Interface contacts:
Residue F237 in chain B interacts with residue D171 in chain A (closest heavy-atom distance 3.7 Å).
Residue R97 in chain B interacts with residue A41 in chain A (closest heavy-atom distance 3.7 Å).
Residue A86 in chain B is in contact with residue K69 in chain A (closest heavy-atom distance 3.2 Å).
Residue L121 in chain B contacts residue T60 in chain A (closest heavy-atom distance 3.7 Å).
Residue L87 in chain B interacts with residue T68 in chain A (closest heavy-atom distance 4.3 Å).
Residue R228 in chain B contacts residue D171 in chain A (closest heavy-atom distance 4.2 Å).
Residue I118 in chain B interacts with residue I71 in chain A (closest heavy-atom distance 2.8 Å).
Residue T114 in chain B interacts with residue F73 in chain A (closest heavy-atom distance 3.9 Å).
Residue E94 in chain B interacts with residue Q42 in chain A (closest heavy-atom distance 3.7 Å).
Residue L87 in chain B interacts with residue K69 in chain A (closest heavy-atom distance 3.5 Å).
Residue K90 in chain B is in contact with residue D72 in chain A (closest heavy-atom distance 3.1 Å).
Residue V229 in chain B interacts with residue T60 in chain A (closest heavy-atom distance 4.2 Å).
Residue R228 in chain B interacts with residue A170 in chain A (closest heavy-atom distance 3.1 Å).
Residue F237 in chain B is in contact with residue I173 in chain A (closest heavy-atom distance 3.6 Å).
Residue I288 in chain B contacts residue R70 in chain A (closest heavy-atom distance 3.6 Å).
Residue K90 in chain B is in contact with residue R70 in chain A (closest heavy-atom distance 4.3 Å).
Residue A122 in chain B interacts with residue K61 in chain A (closest heavy-atom distance 3.6 Å).
Residue L121 in chain B interacts with residue N59 in chain A (closest heavy-atom distance 3.3 Å).
Residue Y279 in chain B interacts with residue R70 in chain A (closest heavy-atom distance 3.4 Å).
Residue A230 in chain B contacts residue N59 in chain A (closest heavy-atom distance 3.0 Å).
Residue D106 in chain B is in contact with residue E270 in chain A (closest heavy-atom distance 2.8 Å).
Residue N113 in chain B is in contact with residue D255 in chain A (closest heavy-atom distance 3.8 Å).
Residue L121 in chain B is in contact with residue Y58 in chain A (closest heavy-atom distance 3.4 Å).
Residue R228 in chain B is in contact with residue G174 in chain A (closest heavy-atom distance 3.6 Å).
Residue L95 in chain B contacts residue V40 in chain A (closest heavy-atom distance 4.3 Å).
Residue R110 in chain B interacts with residue P256 in chain A (closest heavy-atom distance 2.9 Å).
Residue R228 in chain B interacts with residue N59 in chain A (closest heavy-atom distance 3.7 Å).
Residue L95 in chain B is in contact with residue V258 in chain A (closest heavy-atom distance 4.1 Å).
Residue A230 in chain B is in contact with residue R56 in chain A (closest heavy-atom distance 3.9 Å).
Residue E94 in chain B is in contact with residue A41 in chain A (closest heavy-atom distance 4.0 Å).
Residue H125 in chain B interacts with residue K61 in chain A (closest heavy-atom distance 3.3 Å).
Residue N113 in chain B contacts residue N253 in chain A (closest heavy-atom distance 3.9 Å).
Residue R117 in chain B interacts with residue N59 in chain A (closest heavy-atom distance 2.8 Å).
Residue L95 in chain B contacts residue P39 in chain A (closest heavy-atom distance 4.0 Å).
Residue L107 in chain B contacts residue E270 in chain A (closest heavy-atom distance 3.7 Å).
Residue F237 in chain B is in contact with residue S172 in chain A (closest heavy-atom distance 3.7 Å).
Residue V229 in chain B is in contact with residue K61 in chain A (closest heavy-atom distance 3.9 Å).
Residue L95 in chain B interacts with residue E259 in chain A (closest heavy-atom distance 3.4 Å).
Residue E88 in chain B is in contact with residue K69 in chain A (closest heavy-atom distance 2.9 Å).
Residue T114 in chain B is in contact with residue I71 in chain A (closest heavy-atom distance 4.0 Å).
Residue F237 in chain B contacts residue N59 in chain A (closest heavy-atom distance 4.3 Å).
Residue A284 in chain B is in contact with residue R70 in chain A (closest heavy-atom distance 3.3 Å).
Residue K191 in chain B contacts residue E218 in chain A (closest heavy-atom distance 2.6 Å).
Residue V229 in chain B is in contact with residue N59 in chain A (closest heavy-atom distance 3.2 Å).
Residue F237 in chain B contacts residue R56 in chain A (closest heavy-atom distance 4.1 Å).
Residue F237 in chain B interacts with residue G174 in chain A (closest heavy-atom distance 3.6 Å).
Residue E88 in chain B contacts residue R70 in chain A (closest heavy-atom distance 3.1 Å).
Residue R110 in chain B interacts with residue D255 in chain A (closest heavy-atom distance 3.5 Å).
Residue L95 in chain B contacts residue A41 in chain A (closest heavy-atom distance 3.6 Å).
Residue D281 in chain B interacts with residue R70 in chain A (closest heavy-atom distance 3.0 Å).
Residue R117 in chain B is in contact with residue Y58 in chain A (closest heavy-atom distance 2.6 Å).
Residue I118 in chain B contacts residue R62 in chain A (closest heavy-atom distance 4.0 Å).
Residue P92 in chain B contacts residue E259 in chain A (closest heavy-atom distance 4.2 Å).
Residue I118 in chain B contacts residue F73 in chain A (closest heavy-atom distance 4.1 Å).
Residue R110 in chain B contacts residue S257 in chain A (closest heavy-atom distance 4.2 Å).
Residue H20 in chain B is in contact with residue D255 in chain A (closest heavy-atom distance 3.1 Å).
Residue A230 in chain B is in contact with residue T60 in chain A (closest heavy-atom distance 3.5 Å).
Residue R110 in chain B contacts residue P39 in chain A (closest heavy-atom distance 3.5 Å).
Residue R184 in chain B interacts with residue E176 in chain A (closest heavy-atom distance 3.7 Å).
Residue R228 in chain B interacts with residue E176 in chain A (closest heavy-atom distance 4.2 Å).

Sequence of chain A:
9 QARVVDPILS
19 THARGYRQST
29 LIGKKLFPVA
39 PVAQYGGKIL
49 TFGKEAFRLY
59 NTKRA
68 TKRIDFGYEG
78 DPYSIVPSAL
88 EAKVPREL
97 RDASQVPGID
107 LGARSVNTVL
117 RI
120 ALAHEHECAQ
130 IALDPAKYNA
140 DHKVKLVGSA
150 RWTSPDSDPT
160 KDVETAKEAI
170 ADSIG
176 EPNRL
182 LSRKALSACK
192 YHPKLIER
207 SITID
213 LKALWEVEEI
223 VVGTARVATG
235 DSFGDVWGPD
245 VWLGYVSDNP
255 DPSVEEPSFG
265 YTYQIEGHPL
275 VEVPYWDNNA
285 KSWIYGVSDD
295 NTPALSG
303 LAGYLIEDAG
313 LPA

Sequence of chain B:
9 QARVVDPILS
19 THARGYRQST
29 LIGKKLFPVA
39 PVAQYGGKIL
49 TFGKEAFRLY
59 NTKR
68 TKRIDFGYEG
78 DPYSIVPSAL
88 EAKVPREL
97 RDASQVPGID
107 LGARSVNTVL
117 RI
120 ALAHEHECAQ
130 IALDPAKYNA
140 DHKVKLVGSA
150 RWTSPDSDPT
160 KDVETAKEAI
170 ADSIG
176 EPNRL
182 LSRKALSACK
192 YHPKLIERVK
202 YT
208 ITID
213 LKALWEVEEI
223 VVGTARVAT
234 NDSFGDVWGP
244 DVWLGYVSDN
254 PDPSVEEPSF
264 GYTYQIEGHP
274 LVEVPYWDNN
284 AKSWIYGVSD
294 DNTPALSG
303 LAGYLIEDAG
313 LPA

The following describes two proteins that form a bound complex.